These two protein chains interact to form a complex.

Residue-level contacts at the interface:
Residue T99 in chain A contacts residue L16 in chain B (closest heavy-atom distance 3.6 Å).
Residue V95 in chain A interacts with residue I12 in chain B (closest heavy-atom distance 3.7 Å).
Residue V117 in chain A is in contact with residue E9 in chain B (closest heavy-atom distance 3.3 Å).
Residue N114 in chain A interacts with residue R13 in chain B (closest heavy-atom distance 2.7 Å).
Residue Q116 in chain A contacts residue I12 in chain B (closest heavy-atom distance 5.0 Å).
Residue K121 in chain A contacts residue E9 in chain B (closest heavy-atom distance 4.9 Å).
Residue L113 in chain A interacts with residue M17 in chain B (closest heavy-atom distance 4.8 Å).
Residue K103 in chain A is in contact with residue L16 in chain B (closest heavy-atom distance 3.7 Å).
Residue V117 in chain A interacts with residue R13 in chain B (closest heavy-atom distance 3.8 Å).
Residue K121 in chain A interacts with residue L8 in chain B (closest heavy-atom distance 3.9 Å).
Residue V92 in chain A is in contact with residue I11 in chain B (closest heavy-atom distance 4.3 Å).
Residue V95 in chain A interacts with residue I11 in chain B (closest heavy-atom distance 3.6 Å).
Residue I274 in chain A is in contact with residue A10 in chain B (closest heavy-atom distance 3.8 Å).
Residue Q96 in chain A interacts with residue A15 in chain B (closest heavy-atom distance 4.6 Å).
Residue K121 in chain A contacts residue I12 in chain B (closest heavy-atom distance 3.6 Å).
Residue L271 in chain A interacts with residue I11 in chain B (closest heavy-atom distance 3.6 Å).
Residue F108 in chain A contacts residue L16 in chain B (closest heavy-atom distance 4.1 Å).
Residue H125 in chain A contacts residue L8 in chain B (closest heavy-atom distance 4.8 Å).
Residue K103 in chain A interacts with residue A15 in chain B (closest heavy-atom distance 2.8 Å).
Residue I274 in chain A interacts with residue K14 in chain B (closest heavy-atom distance 3.5 Å).
Residue L120 in chain A is in contact with residue L16 in chain B (closest heavy-atom distance 4.2 Å).
Residue T99 in chain A interacts with residue A15 in chain B (closest heavy-atom distance 3.6 Å).
Residue L113 in chain A is in contact with residue R13 in chain B (closest heavy-atom distance 3.8 Å).
Residue Q116 in chain A contacts residue L16 in chain B (closest heavy-atom distance 3.5 Å).
Residue L271 in chain A contacts residue G7 in chain B (closest heavy-atom distance 4.7 Å).
Residue V95 in chain A interacts with residue L8 in chain B (closest heavy-atom distance 3.9 Å).
Residue E100 in chain A is in contact with residue A15 in chain B (closest heavy-atom distance 3.6 Å).
Residue V117 in chain A interacts with residue I12 in chain B (closest heavy-atom distance 4.2 Å).
Residue I274 in chain A contacts residue G7 in chain B (closest heavy-atom distance 5.0 Å).
Residue V117 in chain A contacts residue L16 in chain B (closest heavy-atom distance 4.0 Å).
Residue L270 in chain A interacts with residue I11 in chain B (closest heavy-atom distance 3.8 Å).
Residue T99 in chain A is in contact with residue I12 in chain B (closest heavy-atom distance 4.1 Å).
Residue L270 in chain A is in contact with residue K14 in chain B (closest heavy-atom distance 3.4 Å).
Residue V124 in chain A contacts residue L8 in chain B (closest heavy-atom distance 4.4 Å).
Residue Q96 in chain A is in contact with residue I11 in chain B (closest heavy-atom distance 4.3 Å).
Residue L120 in chain A is in contact with residue I12 in chain B (closest heavy-atom distance 3.9 Å).
Residue K103 in chain A interacts with residue M17 in chain B (closest heavy-atom distance 4.6 Å).
Residue I274 in chain A is in contact with residue I11 in chain B (closest heavy-atom distance 4.0 Å).
Residue L113 in chain A contacts residue L16 in chain B (closest heavy-atom distance 3.8 Å).

Sequence of chain B:
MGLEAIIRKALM

Sequence of chain A:
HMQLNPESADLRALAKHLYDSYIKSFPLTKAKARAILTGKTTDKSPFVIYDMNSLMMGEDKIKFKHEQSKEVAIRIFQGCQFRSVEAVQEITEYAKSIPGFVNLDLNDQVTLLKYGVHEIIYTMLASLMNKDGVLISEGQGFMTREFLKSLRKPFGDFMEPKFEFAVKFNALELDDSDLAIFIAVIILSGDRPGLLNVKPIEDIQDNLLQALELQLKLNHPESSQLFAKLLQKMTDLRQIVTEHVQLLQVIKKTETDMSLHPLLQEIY